These two protein chains interact to form a complex.

Contacts between the two chains:
Residue N62 in chain B interacts with residue N62 in chain A (closest heavy-atom distance 2.8 Å).
Residue T13 in chain B interacts with residue C14 in chain A (closest heavy-atom distance 2.9 Å).
Residue Q8 in chain B contacts residue S63 in chain A (closest heavy-atom distance 2.6 Å).
Residue V36 in chain B interacts with residue L37 in chain A (closest heavy-atom distance 2.9 Å).
Residue S66 in chain B is in contact with residue T49 in chain A (closest heavy-atom distance 2.6 Å).
Residue Y27 in chain B contacts residue W26 in chain A (closest heavy-atom distance 3.0 Å).
Residue S21 in chain B contacts residue R20 in chain A (closest heavy-atom distance 2.8 Å).
Residue V38 in chain B contacts residue I39 in chain A (closest heavy-atom distance 2.9 Å).
Residue G74 in chain B contacts residue G76 in chain A (closest heavy-atom distance 2.9 Å).
Residue Q33 in chain B is in contact with residue Q33 in chain A (closest heavy-atom distance 3.0 Å).
Residue K30 in chain B interacts with residue Q28 in chain A (closest heavy-atom distance 2.9 Å).
Residue Q15 in chain B interacts with residue Q15 in chain A (closest heavy-atom distance 3.1 Å).
Residue V72 in chain B interacts with residue F73 in chain A (closest heavy-atom distance 2.8 Å).
Residue R64 in chain B interacts with residue D65 in chain A (closest heavy-atom distance 2.8 Å).
Residue A5 in chain B contacts residue L6 in chain A (closest heavy-atom distance 3.0 Å).
Residue D17 in chain B contacts residue Y60 in chain A (closest heavy-atom distance 2.9 Å).
Residue S21 in chain B contacts residue Y22 in chain A (closest heavy-atom distance 2.9 Å).
Residue A5 in chain B interacts with residue V4 in chain A (closest heavy-atom distance 2.8 Å).
Residue T9 in chain B is in contact with residue V10 in chain A (closest heavy-atom distance 3.0 Å).
Residue Q71 in chain B contacts residue V72 in chain A (closest heavy-atom distance 3.0 Å).
Residue A51 in chain B interacts with residue G50 in chain A (closest heavy-atom distance 3.0 Å).
Residue S25 in chain B is in contact with residue Y22 in chain A (closest heavy-atom distance 3.0 Å).
Residue T47 in chain B is in contact with residue I48 in chain A (closest heavy-atom distance 3.0 Å).
Residue T47 in chain B is in contact with residue L46 in chain A (closest heavy-atom distance 2.9 Å).
Residue C61 in chain B interacts with residue C61 in chain A (closest heavy-atom distance 2.7 Å).
Residue S45 in chain B is in contact with residue L46 in chain A (closest heavy-atom distance 2.9 Å).
Residue E54 in chain B contacts residue D55 in chain A (closest heavy-atom distance 2.8 Å).
Residue Y27 in chain B contacts residue Q28 in chain A (closest heavy-atom distance 3.0 Å).
Residue P31 in chain B contacts residue G32 in chain A (closest heavy-atom distance 3.1 Å).
Residue A57 in chain B is in contact with residue D58 in chain A (closest heavy-atom distance 2.8 Å).
Residue Y59 in chain B contacts residue Y60 in chain A (closest heavy-atom distance 3.0 Å).
Residue S67 in chain B contacts residue D65 in chain A (closest heavy-atom distance 3.0 Å).
Residue S23 in chain B contacts residue Y22 in chain A (closest heavy-atom distance 2.9 Å).
Residue K30 in chain B interacts with residue D55 in chain A (closest heavy-atom distance 2.9 Å).
Residue Q29 in chain B is in contact with residue K30 in chain A (closest heavy-atom distance 3.1 Å).
Residue S25 in chain B contacts residue W26 in chain A (closest heavy-atom distance 2.4 Å).
Residue E56 in chain B interacts with residue D55 in chain A (closest heavy-atom distance 2.9 Å).
Residue Q8 in chain B is in contact with residue Q8 in chain A (closest heavy-atom distance 2.9 Å).
Residue Q15 in chain B contacts residue C14 in chain A (closest heavy-atom distance 2.8 Å).
Residue N62 in chain B interacts with residue S63 in chain A (closest heavy-atom distance 2.9 Å).
Residue R11 in chain B is in contact with residue I12 in chain A (closest heavy-atom distance 3.0 Å).
Residue D17 in chain B is in contact with residue D17 in chain A (closest heavy-atom distance 3.0 Å).
Residue S3 in chain B interacts with residue V2 in chain A (closest heavy-atom distance 2.8 Å).
Residue E54 in chain B contacts residue A53 in chain A (closest heavy-atom distance 2.9 Å).
Residue S23 in chain B is in contact with residue A24 in chain A (closest heavy-atom distance 2.9 Å).
Residue Q29 in chain B interacts with residue Q28 in chain A (closest heavy-atom distance 2.9 Å).
Residue G7 in chain B interacts with residue L6 in chain A (closest heavy-atom distance 2.8 Å).
Residue V38 in chain B contacts residue L37 in chain A (closest heavy-atom distance 3.0 Å).
Residue R64 in chain B is in contact with residue S63 in chain A (closest heavy-atom distance 2.9 Å).
Residue S66 in chain B interacts with residue D65 in chain A (closest heavy-atom distance 2.8 Å).
Residue Q29 in chain B interacts with residue Q29 in chain A (closest heavy-atom distance 3.0 Å).
Residue Q15 in chain B is in contact with residue G16 in chain A (closest heavy-atom distance 3.0 Å).
Residue T13 in chain B contacts residue I12 in chain A (closest heavy-atom distance 2.9 Å).
Residue S3 in chain B interacts with residue V4 in chain A (closest heavy-atom distance 3.0 Å).
Residue Q71 in chain B is in contact with residue Q71 in chain A (closest heavy-atom distance 3.0 Å).
Residue R11 in chain B is in contact with residue V10 in chain A (closest heavy-atom distance 2.9 Å).
Residue E54 in chain B contacts residue E54 in chain A (closest heavy-atom distance 2.9 Å).
Residue V36 in chain B contacts residue P35 in chain A (closest heavy-atom distance 3.0 Å).
Residue E56 in chain B interacts with residue Y59 in chain A (closest heavy-atom distance 3.0 Å).
Residue N42 in chain B interacts with residue T43 in chain A (closest heavy-atom distance 2.8 Å).

Sequence of chain B:
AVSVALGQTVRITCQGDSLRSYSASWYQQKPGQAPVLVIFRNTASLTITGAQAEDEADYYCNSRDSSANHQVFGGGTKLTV

Sequence of chain A:
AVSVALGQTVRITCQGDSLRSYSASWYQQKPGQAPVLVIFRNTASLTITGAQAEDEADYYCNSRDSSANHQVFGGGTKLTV